This data describes a binding interaction between two proteins.

Sequence of chain A:
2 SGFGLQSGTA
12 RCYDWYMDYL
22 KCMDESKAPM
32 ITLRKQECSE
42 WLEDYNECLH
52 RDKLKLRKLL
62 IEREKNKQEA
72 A

Sequence of chain B:
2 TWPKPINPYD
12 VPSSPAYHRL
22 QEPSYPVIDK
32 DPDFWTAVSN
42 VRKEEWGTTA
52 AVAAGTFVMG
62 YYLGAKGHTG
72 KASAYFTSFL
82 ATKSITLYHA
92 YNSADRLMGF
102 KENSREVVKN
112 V

Contacts between the two chains:
Residue K5 in chain B contacts residue S8 in chain A (closest heavy-atom distance 4.5 Å).
Residue I7 in chain B is in contact with residue S8 in chain A (closest heavy-atom distance 3.9 Å).
Residue I7 in chain B is in contact with residue Q7 in chain A (closest heavy-atom distance 4.3 Å).